Sequence of protein 1:
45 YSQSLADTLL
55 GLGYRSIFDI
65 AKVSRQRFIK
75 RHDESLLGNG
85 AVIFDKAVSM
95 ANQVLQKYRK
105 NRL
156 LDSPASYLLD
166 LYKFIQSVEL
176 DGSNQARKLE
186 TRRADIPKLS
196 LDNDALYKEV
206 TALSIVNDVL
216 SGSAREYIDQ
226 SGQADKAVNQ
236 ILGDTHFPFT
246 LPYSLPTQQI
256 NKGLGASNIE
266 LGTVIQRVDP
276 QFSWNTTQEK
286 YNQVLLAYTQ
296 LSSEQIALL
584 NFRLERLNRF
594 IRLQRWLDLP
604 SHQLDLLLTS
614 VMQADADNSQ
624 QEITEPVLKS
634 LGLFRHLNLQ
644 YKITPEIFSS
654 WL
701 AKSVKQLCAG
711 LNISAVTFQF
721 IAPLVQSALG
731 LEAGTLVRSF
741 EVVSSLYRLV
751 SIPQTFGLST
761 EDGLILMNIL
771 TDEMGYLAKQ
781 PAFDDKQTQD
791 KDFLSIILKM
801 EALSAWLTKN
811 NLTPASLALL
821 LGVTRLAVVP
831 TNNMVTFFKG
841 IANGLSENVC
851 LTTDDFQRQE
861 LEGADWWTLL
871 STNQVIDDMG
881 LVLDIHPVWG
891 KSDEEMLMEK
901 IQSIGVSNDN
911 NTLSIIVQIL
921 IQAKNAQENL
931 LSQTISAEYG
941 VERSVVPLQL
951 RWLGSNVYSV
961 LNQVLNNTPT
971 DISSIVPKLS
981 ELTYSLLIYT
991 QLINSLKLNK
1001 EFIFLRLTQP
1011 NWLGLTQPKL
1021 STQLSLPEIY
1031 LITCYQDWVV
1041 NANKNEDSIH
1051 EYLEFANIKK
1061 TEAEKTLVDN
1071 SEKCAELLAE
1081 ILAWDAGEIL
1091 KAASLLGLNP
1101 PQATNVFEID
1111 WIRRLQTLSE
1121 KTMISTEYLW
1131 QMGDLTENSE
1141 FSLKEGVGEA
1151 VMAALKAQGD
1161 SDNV

This data describes a binding interaction between two proteins.

Sequence of protein 2:
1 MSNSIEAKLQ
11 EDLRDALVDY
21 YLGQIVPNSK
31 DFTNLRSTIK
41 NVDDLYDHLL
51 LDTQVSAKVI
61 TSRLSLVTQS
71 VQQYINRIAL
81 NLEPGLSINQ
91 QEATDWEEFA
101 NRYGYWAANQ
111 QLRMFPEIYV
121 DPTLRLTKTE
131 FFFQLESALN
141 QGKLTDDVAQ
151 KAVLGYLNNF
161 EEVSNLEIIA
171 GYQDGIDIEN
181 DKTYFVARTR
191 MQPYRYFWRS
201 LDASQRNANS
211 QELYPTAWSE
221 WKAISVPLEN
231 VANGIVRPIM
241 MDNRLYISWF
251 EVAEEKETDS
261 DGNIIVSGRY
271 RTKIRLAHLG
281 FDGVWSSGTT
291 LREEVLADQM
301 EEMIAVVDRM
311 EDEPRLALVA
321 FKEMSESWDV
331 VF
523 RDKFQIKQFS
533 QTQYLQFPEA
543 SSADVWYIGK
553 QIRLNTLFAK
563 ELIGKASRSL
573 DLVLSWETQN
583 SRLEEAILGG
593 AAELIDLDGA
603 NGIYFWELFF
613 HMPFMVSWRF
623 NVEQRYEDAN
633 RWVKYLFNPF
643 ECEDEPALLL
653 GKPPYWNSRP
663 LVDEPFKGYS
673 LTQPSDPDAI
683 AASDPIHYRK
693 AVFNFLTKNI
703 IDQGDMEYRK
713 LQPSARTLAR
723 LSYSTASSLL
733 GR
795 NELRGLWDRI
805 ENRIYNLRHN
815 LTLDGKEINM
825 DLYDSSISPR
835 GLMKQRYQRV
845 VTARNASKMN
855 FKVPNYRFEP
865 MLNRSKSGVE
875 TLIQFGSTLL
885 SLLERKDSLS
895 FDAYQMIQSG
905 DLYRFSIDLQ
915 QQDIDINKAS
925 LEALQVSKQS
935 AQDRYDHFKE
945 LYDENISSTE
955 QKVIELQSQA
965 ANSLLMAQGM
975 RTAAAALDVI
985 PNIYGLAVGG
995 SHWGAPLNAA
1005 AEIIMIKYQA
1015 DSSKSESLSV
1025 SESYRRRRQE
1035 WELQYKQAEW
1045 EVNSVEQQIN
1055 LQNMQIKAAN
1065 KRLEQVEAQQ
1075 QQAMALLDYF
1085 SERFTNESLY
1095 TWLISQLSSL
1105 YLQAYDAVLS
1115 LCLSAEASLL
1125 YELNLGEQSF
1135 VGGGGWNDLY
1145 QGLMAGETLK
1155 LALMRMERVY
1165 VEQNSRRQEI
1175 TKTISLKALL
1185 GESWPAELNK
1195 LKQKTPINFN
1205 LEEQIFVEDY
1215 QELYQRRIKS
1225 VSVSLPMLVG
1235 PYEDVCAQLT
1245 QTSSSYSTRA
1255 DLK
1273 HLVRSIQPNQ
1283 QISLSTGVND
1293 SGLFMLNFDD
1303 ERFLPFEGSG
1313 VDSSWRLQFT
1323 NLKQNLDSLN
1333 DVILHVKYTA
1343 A

Contacts between the two chains:
Residue D19 in protein 2 interacts with residue L237 in protein 1 (closest heavy-atom distance 3.7 Å).
Residue I78 in protein 2 contacts residue I170 in protein 1 (closest heavy-atom distance 3.6 Å).
Residue W106 in protein 2 contacts residue D165 in protein 1 (closest heavy-atom distance 2.9 Å).
Residue W106 in protein 2 contacts residue S161 in protein 1 (closest heavy-atom distance 3.5 Å).
Residue L51 in protein 2 is in contact with residue V214 in protein 1 (closest heavy-atom distance 3.6 Å).
Residue E92 in protein 2 contacts residue R71 in protein 1 (closest heavy-atom distance 2.8 Å).
Residue L86 in protein 2 interacts with residue L175 in protein 1 (closest heavy-atom distance 3.5 Å).
Residue L51 in protein 2 is in contact with residue R188 in protein 1 (closest heavy-atom distance 3.6 Å).
Residue L35 in protein 2 interacts with residue Q180 in protein 1 (closest heavy-atom distance 3.7 Å).
Residue Y20 in protein 2 is in contact with residue A219 in protein 1 (closest heavy-atom distance 3.7 Å).
Residue Q24 in protein 2 contacts residue S218 in protein 1 (closest heavy-atom distance 3.7 Å).
Residue Q72 in protein 2 is in contact with residue Y162 in protein 1 (closest heavy-atom distance 2.9 Å).
Residue R63 in protein 2 contacts residue I210 in protein 1 (closest heavy-atom distance 3.6 Å).
Residue S2 in protein 2 interacts with residue D1160 in protein 1 (closest heavy-atom distance 2.6 Å).
Residue V18 in protein 2 is in contact with residue T245 in protein 1 (closest heavy-atom distance 3.6 Å).
Residue Q24 in protein 2 contacts residue Q225 in protein 1 (closest heavy-atom distance 3.0 Å).
Residue S87 in protein 2 interacts with residue L175 in protein 1 (closest heavy-atom distance 3.4 Å).
Residue V59 in protein 2 contacts residue L208 in protein 1 (closest heavy-atom distance 3.7 Å).
Residue N28 in protein 2 interacts with residue Y222 in protein 1 (closest heavy-atom distance 3.2 Å).
Residue Q10 in protein 2 is in contact with residue S249 in protein 1 (closest heavy-atom distance 3.0 Å).
Residue L86 in protein 2 is in contact with residue A181 in protein 1 (closest heavy-atom distance 3.6 Å).
Residue Q110 in protein 2 is in contact with residue D157 in protein 1 (closest heavy-atom distance 2.8 Å).
Residue W106 in protein 2 interacts with residue Y162 in protein 1 (closest heavy-atom distance 3.5 Å).
Residue N28 in protein 2 is in contact with residue S226 in protein 1 (closest heavy-atom distance 3.4 Å).
Residue Y74 in protein 2 is in contact with residue A181 in protein 1 (closest heavy-atom distance 3.7 Å).
Residue S87 in protein 2 is in contact with residue R71 in protein 1 (closest heavy-atom distance 2.9 Å).
Residue N89 in protein 2 interacts with residue R71 in protein 1 (closest heavy-atom distance 3.4 Å).
Residue S62 in protein 2 interacts with residue E204 in protein 1 (closest heavy-atom distance 3.4 Å).
Residue I60 in protein 2 contacts residue T206 in protein 1 (closest heavy-atom distance 3.4 Å).
Residue H48 in protein 2 interacts with residue Q180 in protein 1 (closest heavy-atom distance 3.6 Å).
Residue N89 in protein 2 contacts residue Q70 in protein 1 (closest heavy-atom distance 3.3 Å).
Residue L86 in protein 2 contacts residue N179 in protein 1 (closest heavy-atom distance 3.7 Å).
Residue D31 in protein 2 contacts residue R187 in protein 1 (closest heavy-atom distance 3.0 Å).
Residue E92 in protein 2 interacts with residue S68 in protein 1 (closest heavy-atom distance 3.6 Å).
Residue E11 in protein 2 interacts with residue N212 in protein 1 (closest heavy-atom distance 2.8 Å).
Residue Q24 in protein 2 interacts with residue Y222 in protein 1 (closest heavy-atom distance 3.4 Å).
Residue N28 in protein 2 interacts with residue Q225 in protein 1 (closest heavy-atom distance 3.0 Å).
Residue T61 in protein 2 interacts with residue T206 in protein 1 (closest heavy-atom distance 2.9 Å).
Residue Q24 in protein 2 contacts residue A219 in protein 1 (closest heavy-atom distance 3.6 Å).
Residue Q91 in protein 2 contacts residue R69 in protein 1 (closest heavy-atom distance 3.4 Å).
Residue K8 in protein 2 is in contact with residue N212 in protein 1 (closest heavy-atom distance 3.6 Å).
Residue T61 in protein 2 contacts residue E204 in protein 1 (closest heavy-atom distance 3.5 Å).
Residue D12 in protein 2 is in contact with residue N212 in protein 1 (closest heavy-atom distance 3.6 Å).
Residue R63 in protein 2 is in contact with residue E204 in protein 1 (closest heavy-atom distance 2.8 Å).
Residue L64 in protein 2 interacts with residue L201 in protein 1 (closest heavy-atom distance 3.7 Å).
Residue D15 in protein 2 interacts with residue S249 in protein 1 (closest heavy-atom distance 2.6 Å).
Residue N89 in protein 2 interacts with residue S68 in protein 1 (closest heavy-atom distance 2.7 Å).
Residue W106 in protein 2 contacts residue D157 in protein 1 (closest heavy-atom distance 3.2 Å).
Residue M114 in protein 2 interacts with residue R103 in protein 1 (closest heavy-atom distance 3.6 Å).
Residue V59 in protein 2 contacts residue A207 in protein 1 (closest heavy-atom distance 3.5 Å).
Residue I60 in protein 2 is in contact with residue V205 in protein 1 (closest heavy-atom distance 3.5 Å).
Residue M1 in protein 2 interacts with residue D1160 in protein 1 (closest heavy-atom distance 3.3 Å).
Residue R102 in protein 2 interacts with residue Y162 in protein 1 (closest heavy-atom distance 3.0 Å).
Residue L22 in protein 2 contacts residue T245 in protein 1 (closest heavy-atom distance 3.5 Å).
Residue L49 in protein 2 interacts with residue R188 in protein 1 (closest heavy-atom distance 2.9 Å).
Residue S56 in protein 2 contacts residue L208 in protein 1 (closest heavy-atom distance 3.7 Å).
Residue V55 in protein 2 contacts residue L208 in protein 1 (closest heavy-atom distance 3.3 Å).
Residue H48 in protein 2 contacts residue L184 in protein 1 (closest heavy-atom distance 3.5 Å).
Residue L64 in protein 2 interacts with residue E204 in protein 1 (closest heavy-atom distance 3.1 Å).
Residue T61 in protein 2 interacts with residue V205 in protein 1 (closest heavy-atom distance 3.5 Å).